Contacts between the two chains:
Residue R7 in chain A interacts with residue F14 in chain B (closest heavy-atom distance 4.1 Å).
Residue K107 in chain A contacts residue F14 in chain B (closest heavy-atom distance 4.3 Å).
Residue K11 in chain A is in contact with residue E8 in chain B (closest heavy-atom distance 3.1 Å).
Residue T6 in chain A is in contact with residue F14 in chain B (closest heavy-atom distance 2.6 Å).
Residue K107 in chain A is in contact with residue H15 in chain B (closest heavy-atom distance 3.4 Å).
Residue V8 in chain A interacts with residue E10 in chain B (closest heavy-atom distance 4.2 Å).
Residue K11 in chain A is in contact with residue E10 in chain B (closest heavy-atom distance 4.5 Å).
Residue F9 in chain A contacts residue E10 in chain B (closest heavy-atom distance 3.2 Å).
Residue K10 in chain A contacts residue E10 in chain B (closest heavy-atom distance 2.6 Å).

Sequence of chain B:
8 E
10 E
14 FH

The following describes two proteins that form a bound complex.

Sequence of chain A:
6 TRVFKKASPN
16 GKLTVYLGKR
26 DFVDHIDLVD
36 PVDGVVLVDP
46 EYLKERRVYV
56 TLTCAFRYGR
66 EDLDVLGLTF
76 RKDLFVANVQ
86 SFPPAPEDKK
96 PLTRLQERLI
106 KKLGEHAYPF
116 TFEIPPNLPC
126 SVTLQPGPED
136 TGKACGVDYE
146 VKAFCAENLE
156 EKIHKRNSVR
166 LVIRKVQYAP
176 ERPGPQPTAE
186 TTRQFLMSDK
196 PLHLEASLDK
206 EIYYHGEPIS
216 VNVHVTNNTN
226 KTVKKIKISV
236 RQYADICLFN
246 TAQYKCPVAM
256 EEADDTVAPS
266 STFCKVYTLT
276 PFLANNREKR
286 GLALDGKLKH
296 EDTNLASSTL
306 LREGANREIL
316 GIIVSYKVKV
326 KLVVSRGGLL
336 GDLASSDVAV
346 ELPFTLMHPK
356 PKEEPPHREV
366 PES